The following describes two proteins that form a bound complex.

Sequence of the second protein:
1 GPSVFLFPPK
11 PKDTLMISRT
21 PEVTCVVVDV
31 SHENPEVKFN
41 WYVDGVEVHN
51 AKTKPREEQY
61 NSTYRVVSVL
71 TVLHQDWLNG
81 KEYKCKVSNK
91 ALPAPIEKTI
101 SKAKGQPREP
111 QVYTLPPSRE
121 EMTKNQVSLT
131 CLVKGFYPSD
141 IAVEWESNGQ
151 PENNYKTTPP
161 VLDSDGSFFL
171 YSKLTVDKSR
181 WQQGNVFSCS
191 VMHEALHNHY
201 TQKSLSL

Sequence of the first protein:
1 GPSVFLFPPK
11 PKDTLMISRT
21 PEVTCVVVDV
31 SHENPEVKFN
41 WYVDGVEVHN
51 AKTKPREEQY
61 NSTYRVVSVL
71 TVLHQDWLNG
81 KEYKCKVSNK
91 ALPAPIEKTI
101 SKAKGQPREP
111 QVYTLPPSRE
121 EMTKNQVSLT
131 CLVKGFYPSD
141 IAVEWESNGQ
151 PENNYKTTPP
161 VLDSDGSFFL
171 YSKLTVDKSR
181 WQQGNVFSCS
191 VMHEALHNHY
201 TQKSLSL

Residue-level contacts at the interface:
Residue K156 in the first protein interacts with residue D163 in the second protein (closest heavy-atom distance 3.7 Å).
Residue E121 in the first protein interacts with residue K134 in the second protein (closest heavy-atom distance 2.9 Å).
Residue L115 in the first protein is in contact with residue S118 in the second protein (closest heavy-atom distance 4.1 Å).
Residue K156 in the first protein is in contact with residue S164 in the second protein (closest heavy-atom distance 4.0 Å).
Residue Q111 in the first protein contacts residue K124 in the second protein (closest heavy-atom distance 4.0 Å).
Residue P159 in the first protein contacts residue P159 in the second protein (closest heavy-atom distance 3.9 Å).
Residue L115 in the first protein interacts with residue L115 in the second protein (closest heavy-atom distance 4.3 Å).
Residue E121 in the first protein is in contact with residue Y113 in the second protein (closest heavy-atom distance 3.6 Å).
Residue L132 in the first protein interacts with residue K173 in the second protein (closest heavy-atom distance 4.0 Å).
Residue K134 in the first protein is in contact with residue E121 in the second protein (closest heavy-atom distance 3.1 Å).
Residue T130 in the first protein interacts with residue Y171 in the second protein (closest heavy-atom distance 2.6 Å).
Residue K124 in the first protein is in contact with residue Y113 in the second protein (closest heavy-atom distance 3.2 Å).
Residue F169 in the first protein contacts residue K156 in the second protein (closest heavy-atom distance 3.5 Å).
Residue D163 in the first protein contacts residue K173 in the second protein (closest heavy-atom distance 2.9 Å).
Residue Y113 in the first protein is in contact with residue E121 in the second protein (closest heavy-atom distance 3.5 Å).
Residue Y171 in the first protein interacts with residue Y171 in the second protein (closest heavy-atom distance 3.3 Å).
Residue K156 in the first protein contacts residue L162 in the second protein (closest heavy-atom distance 3.7 Å).
Residue Y113 in the first protein is in contact with residue S118 in the second protein (closest heavy-atom distance 3.7 Å).
Residue F169 in the first protein is in contact with residue K173 in the second protein (closest heavy-atom distance 3.6 Å).
Residue S164 in the first protein interacts with residue K156 in the second protein (closest heavy-atom distance 4.0 Å).
Residue Y171 in the first protein is in contact with residue T130 in the second protein (closest heavy-atom distance 2.9 Å).
Residue S128 in the first protein contacts residue K134 in the second protein (closest heavy-atom distance 3.6 Å).
Residue T130 in the first protein contacts residue L115 in the second protein (closest heavy-atom distance 3.6 Å).
Residue Y171 in the first protein interacts with residue K173 in the second protein (closest heavy-atom distance 3.3 Å).
Residue S118 in the first protein interacts with residue Y113 in the second protein (closest heavy-atom distance 3.5 Å).
Residue N154 in the first protein contacts residue S164 in the second protein (closest heavy-atom distance 4.4 Å).
Residue Q126 in the first protein interacts with residue K134 in the second protein (closest heavy-atom distance 4.4 Å).
Residue F169 in the first protein contacts residue T158 in the second protein (closest heavy-atom distance 4.1 Å).
Residue L115 in the first protein is in contact with residue T130 in the second protein (closest heavy-atom distance 3.5 Å).
Residue L115 in the first protein interacts with residue P116 in the second protein (closest heavy-atom distance 3.7 Å).
Residue V161 in the first protein contacts residue P159 in the second protein (closest heavy-atom distance 4.1 Å).
Residue P159 in the first protein interacts with residue V161 in the second protein (closest heavy-atom distance 4.2 Å).
Residue Y113 in the first protein is in contact with residue E120 in the second protein (closest heavy-atom distance 4.0 Å).
Residue K173 in the first protein contacts residue L132 in the second protein (closest heavy-atom distance 4.0 Å).
Residue Y171 in the first protein contacts residue S172 in the second protein (closest heavy-atom distance 4.3 Å).
Residue V161 in the first protein contacts residue T158 in the second protein (closest heavy-atom distance 3.8 Å).
Residue P116 in the first protein is in contact with residue L115 in the second protein (closest heavy-atom distance 3.8 Å).
Residue K173 in the first protein contacts residue Y171 in the second protein (closest heavy-atom distance 3.4 Å).
Residue T158 in the first protein interacts with residue F169 in the second protein (closest heavy-atom distance 4.2 Å).
Residue T114 in the first protein contacts residue S118 in the second protein (closest heavy-atom distance 4.0 Å).
Residue K134 in the first protein is in contact with residue S128 in the second protein (closest heavy-atom distance 3.5 Å).
Residue K134 in the first protein interacts with residue Q126 in the second protein (closest heavy-atom distance 4.2 Å).
Residue L162 in the first protein is in contact with residue K156 in the second protein (closest heavy-atom distance 3.9 Å).
Residue S128 in the first protein interacts with residue L132 in the second protein (closest heavy-atom distance 3.9 Å).
Residue E120 in the first protein interacts with residue Y113 in the second protein (closest heavy-atom distance 4.0 Å).
Residue K156 in the first protein is in contact with residue F169 in the second protein (closest heavy-atom distance 3.5 Å).
Residue S118 in the first protein is in contact with residue T114 in the second protein (closest heavy-atom distance 4.2 Å).
Residue K203 in the first protein is in contact with residue E120 in the second protein (closest heavy-atom distance 2.7 Å).
Residue K173 in the first protein is in contact with residue F169 in the second protein (closest heavy-atom distance 3.5 Å).
Residue S172 in the first protein contacts residue Y171 in the second protein (closest heavy-atom distance 4.2 Å).
Residue Y113 in the first protein is in contact with residue K124 in the second protein (closest heavy-atom distance 3.6 Å).
Residue S118 in the first protein interacts with residue L115 in the second protein (closest heavy-atom distance 4.1 Å).
Residue T158 in the first protein contacts residue T158 in the second protein (closest heavy-atom distance 3.7 Å).
Residue E120 in the first protein is in contact with residue K203 in the second protein (closest heavy-atom distance 2.7 Å).
Residue L132 in the first protein contacts residue S128 in the second protein (closest heavy-atom distance 4.0 Å).
Residue K173 in the first protein interacts with residue D163 in the second protein (closest heavy-atom distance 2.9 Å).
Residue K124 in the first protein interacts with residue Q111 in the second protein (closest heavy-atom distance 3.7 Å).
Residue D163 in the first protein interacts with residue K156 in the second protein (closest heavy-atom distance 3.8 Å).
Residue V112 in the first protein contacts residue E120 in the second protein (closest heavy-atom distance 3.9 Å).
Residue T158 in the first protein contacts residue V161 in the second protein (closest heavy-atom distance 3.8 Å).